Sequence of chain B:
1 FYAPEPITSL

Residue-level contacts at the interface:
Residue E163 in chain A interacts with residue Y2 in chain B (closest heavy-atom distance 4.3 Å).
Residue W147 in chain A contacts residue T8 in chain B (closest heavy-atom distance 3.5 Å).
Residue Y84 in chain A contacts residue L10 in chain B (closest heavy-atom distance 3.1 Å).
Residue E163 in chain A contacts residue F1 in chain B (closest heavy-atom distance 3.2 Å).
Residue A24 in chain A is in contact with residue Y2 in chain B (closest heavy-atom distance 4.1 Å).
Residue Q63 in chain A interacts with residue Y2 in chain B (closest heavy-atom distance 2.9 Å).
Residue F99 in chain A contacts residue Y2 in chain B (closest heavy-atom distance 3.8 Å).
Residue Y156 in chain A is in contact with residue A3 in chain B (closest heavy-atom distance 4.5 Å).
Residue V9 in chain A is in contact with residue Y2 in chain B (closest heavy-atom distance 3.4 Å).
Residue S77 in chain A is in contact with residue L10 in chain B (closest heavy-atom distance 3.3 Å).
Residue F45 in chain A is in contact with residue Y2 in chain B (closest heavy-atom distance 3.6 Å).
Residue L5 in chain A interacts with residue F1 in chain B (closest heavy-atom distance 4.0 Å).
Residue R66 in chain A contacts residue F1 in chain B (closest heavy-atom distance 3.5 Å).
Residue R66 in chain A contacts residue P4 in chain B (closest heavy-atom distance 3.5 Å).
Residue S69 in chain A contacts residue P6 in chain B (closest heavy-atom distance 3.5 Å).
Residue K146 in chain A is in contact with residue S9 in chain B (closest heavy-atom distance 2.6 Å).
Residue F99 in chain A interacts with residue A3 in chain B (closest heavy-atom distance 3.5 Å).
Residue Y7 in chain A contacts residue F1 in chain B (closest heavy-atom distance 2.8 Å).
Residue W147 in chain A is in contact with residue S9 in chain B (closest heavy-atom distance 3.1 Å).
Residue W147 in chain A interacts with residue L10 in chain B (closest heavy-atom distance 4.1 Å).
Residue D152 in chain A is in contact with residue T8 in chain B (closest heavy-atom distance 2.6 Å).
Residue K146 in chain A contacts residue L10 in chain B (closest heavy-atom distance 2.4 Å).
Residue W73 in chain A interacts with residue P6 in chain B (closest heavy-atom distance 3.5 Å).
Residue Q63 in chain A interacts with residue F1 in chain B (closest heavy-atom distance 3.4 Å).
Residue D70 in chain A contacts residue P6 in chain B (closest heavy-atom distance 3.6 Å).
Residue S69 in chain A contacts residue E5 in chain B (closest heavy-atom distance 3.3 Å).
Residue A150 in chain A interacts with residue T8 in chain B (closest heavy-atom distance 3.3 Å).
Residue E62 in chain A is in contact with residue E5 in chain B (closest heavy-atom distance 4.1 Å).
Residue W167 in chain A interacts with residue F1 in chain B (closest heavy-atom distance 3.2 Å).
Residue Y159 in chain A interacts with residue P4 in chain B (closest heavy-atom distance 3.5 Å).
Residue Y159 in chain A is in contact with residue Y2 in chain B (closest heavy-atom distance 3.8 Å).
Residue A67 in chain A contacts residue Y2 in chain B (closest heavy-atom distance 4.4 Å).
Residue W73 in chain A interacts with residue S9 in chain B (closest heavy-atom distance 3.8 Å).
Residue F22 in chain A interacts with residue Y2 in chain B (closest heavy-atom distance 3.9 Å).
Residue Y171 in chain A is in contact with residue F1 in chain B (closest heavy-atom distance 2.8 Å).
Residue T143 in chain A interacts with residue L10 in chain B (closest heavy-atom distance 2.9 Å).
Residue R97 in chain A interacts with residue A3 in chain B (closest heavy-atom distance 3.5 Å).
Residue Y7 in chain A contacts residue Y2 in chain B (closest heavy-atom distance 3.6 Å).
Residue F95 in chain A is in contact with residue L10 in chain B (closest heavy-atom distance 4.1 Å).
Residue T80 in chain A interacts with residue L10 in chain B (closest heavy-atom distance 3.6 Å).
Residue R66 in chain A is in contact with residue E5 in chain B (closest heavy-atom distance 3.6 Å).
Residue Y156 in chain A interacts with residue P6 in chain B (closest heavy-atom distance 3.6 Å).
Residue Y155 in chain A interacts with residue I7 in chain B (closest heavy-atom distance 3.7 Å).
Residue R66 in chain A is in contact with residue A3 in chain B (closest heavy-atom distance 3.4 Å).
Residue Y123 in chain A interacts with residue L10 in chain B (closest heavy-atom distance 3.2 Å).
Residue R66 in chain A interacts with residue Y2 in chain B (closest heavy-atom distance 2.6 Å).
Residue Y59 in chain A contacts residue F1 in chain B (closest heavy-atom distance 3.6 Å).
Residue Y155 in chain A is in contact with residue E5 in chain B (closest heavy-atom distance 2.7 Å).
Residue Y155 in chain A contacts residue P4 in chain B (closest heavy-atom distance 3.2 Å).
Residue D152 in chain A interacts with residue I7 in chain B (closest heavy-atom distance 4.1 Å).
Residue R97 in chain A is in contact with residue Y2 in chain B (closest heavy-atom distance 4.2 Å).
Residue E62 in chain A contacts residue F1 in chain B (closest heavy-atom distance 4.1 Å).
Residue Y159 in chain A interacts with residue A3 in chain B (closest heavy-atom distance 3.7 Å).
Residue D70 in chain A contacts residue Y2 in chain B (closest heavy-atom distance 2.4 Å).
Residue K146 in chain A is in contact with residue T8 in chain B (closest heavy-atom distance 4.3 Å).
Residue Y156 in chain A contacts residue P4 in chain B (closest heavy-atom distance 4.3 Å).
Residue W73 in chain A interacts with residue L10 in chain B (closest heavy-atom distance 3.8 Å).
Residue W73 in chain A is in contact with residue T8 in chain B (closest heavy-atom distance 2.9 Å).
Residue Q65 in chain A contacts residue E5 in chain B (closest heavy-atom distance 4.2 Å).
Residue Y159 in chain A is in contact with residue F1 in chain B (closest heavy-atom distance 2.6 Å).

Sequence of chain A:
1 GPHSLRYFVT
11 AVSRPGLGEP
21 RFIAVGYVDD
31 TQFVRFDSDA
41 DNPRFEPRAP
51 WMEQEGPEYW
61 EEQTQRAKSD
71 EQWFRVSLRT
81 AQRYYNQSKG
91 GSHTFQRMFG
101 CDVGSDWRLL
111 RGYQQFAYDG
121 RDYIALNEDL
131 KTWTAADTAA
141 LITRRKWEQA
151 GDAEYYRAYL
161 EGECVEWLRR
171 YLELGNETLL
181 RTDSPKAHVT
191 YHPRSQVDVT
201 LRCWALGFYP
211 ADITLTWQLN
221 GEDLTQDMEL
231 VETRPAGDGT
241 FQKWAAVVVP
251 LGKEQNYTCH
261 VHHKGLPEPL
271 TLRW

The following describes two proteins that form a bound complex.